Interface contacts:
Residue E242 in the first protein contacts residue S3 in the second protein (closest heavy-atom distance 2.6 Å).
Residue F174 in the first protein interacts with residue V7 in the second protein (closest heavy-atom distance 3.8 Å).
Residue P201 in the first protein contacts residue Y13 in the second protein (closest heavy-atom distance 4.0 Å).
Residue A176 in the first protein contacts residue I8 in the second protein (closest heavy-atom distance 2.9 Å).
Residue F236 in the first protein interacts with residue G6 in the second protein (closest heavy-atom distance 3.2 Å).
Residue F157 in the first protein contacts residue V7 in the second protein (closest heavy-atom distance 3.6 Å).
Residue I265 in the first protein contacts residue P2 in the second protein (closest heavy-atom distance 4.0 Å).
Residue F232 in the first protein contacts residue I8 in the second protein (closest heavy-atom distance 3.6 Å).
Residue K241 in the first protein interacts with residue A1 in the second protein (closest heavy-atom distance 3.5 Å).
Residue E242 in the first protein interacts with residue T4 in the second protein (closest heavy-atom distance 4.1 Å).
Residue E204 in the first protein interacts with residue R12 in the second protein (closest heavy-atom distance 3.0 Å).
Residue Q206 in the first protein is in contact with residue R12 in the second protein (closest heavy-atom distance 3.6 Å).
Residue R262 in the first protein contacts residue A1 in the second protein (closest heavy-atom distance 3.7 Å).
Residue K241 in the first protein is in contact with residue S3 in the second protein (closest heavy-atom distance 3.0 Å).
Residue A176 in the first protein contacts residue P10 in the second protein (closest heavy-atom distance 3.1 Å).
Residue Q237 in the first protein interacts with residue V7 in the second protein (closest heavy-atom distance 2.8 Å).
Residue K241 in the first protein contacts residue P2 in the second protein (closest heavy-atom distance 2.7 Å).
Residue Y172 in the first protein contacts residue G6 in the second protein (closest heavy-atom distance 4.2 Å).
Residue Q237 in the first protein interacts with residue G6 in the second protein (closest heavy-atom distance 3.0 Å).
Residue Q235 in the first protein interacts with residue K9 in the second protein (closest heavy-atom distance 3.5 Å).
Residue M175 in the first protein contacts residue I8 in the second protein (closest heavy-atom distance 3.5 Å).
Residue A268 in the first protein interacts with residue V7 in the second protein (closest heavy-atom distance 3.4 Å).
Residue D233 in the first protein interacts with residue H11 in the second protein (closest heavy-atom distance 3.1 Å).
Residue G240 in the first protein interacts with residue G5 in the second protein (closest heavy-atom distance 3.0 Å).
Residue T221 in the first protein contacts residue Y13 in the second protein (closest heavy-atom distance 3.8 Å).
Residue V161 in the first protein contacts residue P2 in the second protein (closest heavy-atom distance 3.9 Å).
Residue F174 in the first protein contacts residue I8 in the second protein (closest heavy-atom distance 2.9 Å).
Residue G240 in the first protein contacts residue S3 in the second protein (closest heavy-atom distance 3.4 Å).
Residue T205 in the first protein contacts residue P10 in the second protein (closest heavy-atom distance 3.3 Å).
Residue M175 in the first protein contacts residue V7 in the second protein (closest heavy-atom distance 4.2 Å).
Residue T205 in the first protein contacts residue H11 in the second protein (closest heavy-atom distance 3.0 Å).
Residue Y239 in the first protein contacts residue G6 in the second protein (closest heavy-atom distance 3.3 Å).
Residue E204 in the first protein contacts residue Y13 in the second protein (closest heavy-atom distance 2.9 Å).
Residue G240 in the first protein contacts residue T4 in the second protein (closest heavy-atom distance 4.0 Å).
Residue Q235 in the first protein contacts residue V7 in the second protein (closest heavy-atom distance 4.2 Å).
Residue A176 in the first protein contacts residue V7 in the second protein (closest heavy-atom distance 3.6 Å).
Residue F174 in the first protein contacts residue G6 in the second protein (closest heavy-atom distance 3.5 Å).
Residue Y172 in the first protein interacts with residue G5 in the second protein (closest heavy-atom distance 3.7 Å).
Residue M175 in the first protein interacts with residue P10 in the second protein (closest heavy-atom distance 3.7 Å).
Residue Y234 in the first protein is in contact with residue I8 in the second protein (closest heavy-atom distance 3.5 Å).
Residue Y239 in the first protein is in contact with residue T4 in the second protein (closest heavy-atom distance 4.1 Å).
Residue Q235 in the first protein is in contact with residue H11 in the second protein (closest heavy-atom distance 3.2 Å).
Residue R238 in the first protein is in contact with residue G6 in the second protein (closest heavy-atom distance 4.1 Å).
Residue F236 in the first protein contacts residue G5 in the second protein (closest heavy-atom distance 3.9 Å).
Residue F236 in the first protein contacts residue V7 in the second protein (closest heavy-atom distance 3.6 Å).
Residue N169 in the first protein contacts residue T4 in the second protein (closest heavy-atom distance 3.6 Å).
Residue R238 in the first protein interacts with residue G5 in the second protein (closest heavy-atom distance 3.6 Å).
Residue Y239 in the first protein interacts with residue G5 in the second protein (closest heavy-atom distance 3.0 Å).
Residue Y234 in the first protein interacts with residue K9 in the second protein (closest heavy-atom distance 3.0 Å).
Residue T205 in the first protein interacts with residue R12 in the second protein (closest heavy-atom distance 3.7 Å).
Residue A176 in the first protein interacts with residue K9 in the second protein (closest heavy-atom distance 4.2 Å).
Residue Y172 in the first protein interacts with residue T4 in the second protein (closest heavy-atom distance 3.2 Å).
Residue G240 in the first protein is in contact with residue P2 in the second protein (closest heavy-atom distance 3.3 Å).
Residue A165 in the first protein interacts with residue P2 in the second protein (closest heavy-atom distance 3.8 Å).
Residue K207 in the first protein is in contact with residue P10 in the second protein (closest heavy-atom distance 3.9 Å).
Residue F236 in the first protein contacts residue I8 in the second protein (closest heavy-atom distance 4.0 Å).
Residue M94 in the first protein contacts residue R12 in the second protein (closest heavy-atom distance 4.0 Å).
Residue E204 in the first protein interacts with residue H11 in the second protein (closest heavy-atom distance 4.3 Å).
Residue Y239 in the first protein contacts residue P2 in the second protein (closest heavy-atom distance 3.9 Å).
Residue Q237 in the first protein is in contact with residue K9 in the second protein (closest heavy-atom distance 3.8 Å).

This data describes a binding interaction between two proteins.

Sequence of the first protein:
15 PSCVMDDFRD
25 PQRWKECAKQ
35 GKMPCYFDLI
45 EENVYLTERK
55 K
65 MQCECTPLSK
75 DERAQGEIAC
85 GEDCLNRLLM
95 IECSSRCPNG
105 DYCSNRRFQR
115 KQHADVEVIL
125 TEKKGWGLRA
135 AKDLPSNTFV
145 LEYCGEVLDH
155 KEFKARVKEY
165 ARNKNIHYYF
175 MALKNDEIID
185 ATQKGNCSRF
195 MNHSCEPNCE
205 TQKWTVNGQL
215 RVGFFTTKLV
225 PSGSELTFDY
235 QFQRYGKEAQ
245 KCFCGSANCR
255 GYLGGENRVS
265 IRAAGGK

Sequence of the second protein:
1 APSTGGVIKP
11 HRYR